This data describes a binding interaction between two proteins.

Sequence of chain A:
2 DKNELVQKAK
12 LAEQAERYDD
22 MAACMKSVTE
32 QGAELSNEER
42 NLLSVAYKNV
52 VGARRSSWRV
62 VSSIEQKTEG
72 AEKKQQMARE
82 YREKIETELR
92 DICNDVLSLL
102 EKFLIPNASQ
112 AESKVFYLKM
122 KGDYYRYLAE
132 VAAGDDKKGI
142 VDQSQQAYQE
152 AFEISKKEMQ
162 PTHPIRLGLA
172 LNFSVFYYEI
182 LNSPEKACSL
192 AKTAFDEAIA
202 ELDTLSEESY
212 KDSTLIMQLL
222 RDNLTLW

Interface contacts:
Residue V176 in chain A interacts with residue R28 in chain B (closest heavy-atom distance 3.6 Å).
Residue S64 in chain A interacts with residue P20 in chain B (closest heavy-atom distance 3.8 Å).
Residue I217 in chain A interacts with residue E86 in chain B (closest heavy-atom distance 3.7 Å).
Residue L172 in chain A interacts with residue H29 in chain B (closest heavy-atom distance 3.7 Å).
Residue E14 in chain A contacts residue N34 in chain B (closest heavy-atom distance 3.4 Å).
Residue N173 in chain A is in contact with residue L31 in chain B (closest heavy-atom distance 2.8 Å).
Residue R60 in chain A interacts with residue R27 in chain B (closest heavy-atom distance 3.3 Å).
Residue N50 in chain A contacts residue A33 in chain B (closest heavy-atom distance 4.2 Å).
Residue K11 in chain A contacts residue Q132 in chain B (closest heavy-atom distance 2.9 Å).
Residue L220 in chain A contacts residue H29 in chain B (closest heavy-atom distance 3.8 Å).
Residue L227 in chain A contacts residue R28 in chain B (closest heavy-atom distance 3.6 Å).
Residue K120 in chain A contacts residue L31 in chain B (closest heavy-atom distance 4.2 Å).
Residue L220 in chain A is in contact with residue P32 in chain B (closest heavy-atom distance 3.7 Å).
Residue K68 in chain A contacts residue G21 in chain B (closest heavy-atom distance 3.8 Å).
Residue V176 in chain A is in contact with residue H29 in chain B (closest heavy-atom distance 3.3 Å).
Residue S64 in chain A interacts with residue G21 in chain B (closest heavy-atom distance 4.0 Å).
Residue F117 in chain A interacts with residue E86 in chain B (closest heavy-atom distance 3.6 Å).
Residue I217 in chain A is in contact with residue G87 in chain B (closest heavy-atom distance 3.5 Å).
Residue N224 in chain A is in contact with residue R28 in chain B (closest heavy-atom distance 3.7 Å).
Residue K49 in chain A interacts with residue P32 in chain B (closest heavy-atom distance 4.3 Å).
Residue L216 in chain A contacts residue E35 in chain B (closest heavy-atom distance 3.5 Å).
Residue D213 in chain A interacts with residue R88 in chain B (closest heavy-atom distance 2.9 Å).
Residue V46 in chain A contacts residue N34 in chain B (closest heavy-atom distance 3.3 Å).
Residue L216 in chain A contacts residue R37 in chain B (closest heavy-atom distance 3.5 Å).
Residue K212 in chain A is in contact with residue E49 in chain B (closest heavy-atom distance 3.6 Å).
Residue D213 in chain A is in contact with residue H126 in chain B (closest heavy-atom distance 4.2 Å).
Residue V61 in chain A interacts with residue P20 in chain B (closest heavy-atom distance 4.3 Å).
Residue N42 in chain A interacts with residue N34 in chain B (closest heavy-atom distance 2.9 Å).
Residue R56 in chain A is in contact with residue R27 in chain B (closest heavy-atom distance 3.8 Å).
Residue N42 in chain A interacts with residue V85 in chain B (closest heavy-atom distance 3.3 Å).
Residue D223 in chain A is in contact with residue H29 in chain B (closest heavy-atom distance 3.4 Å).
Residue P165 in chain A is in contact with residue R88 in chain B (closest heavy-atom distance 3.7 Å).
Residue T215 in chain A interacts with residue D43 in chain B (closest heavy-atom distance 3.3 Å).
Residue E208 in chain A contacts residue R52 in chain B (closest heavy-atom distance 2.8 Å).
Residue S45 in chain A contacts residue E86 in chain B (closest heavy-atom distance 3.0 Å).
Residue Y211 in chain A is in contact with residue R88 in chain B (closest heavy-atom distance 4.4 Å).
Residue N42 in chain A interacts with residue E86 in chain B (closest heavy-atom distance 3.4 Å).
Residue D213 in chain A contacts residue G87 in chain B (closest heavy-atom distance 3.5 Å).
Residue T215 in chain A is in contact with residue E42 in chain B (closest heavy-atom distance 3.6 Å).
Residue L216 in chain A is in contact with residue F84 in chain B (closest heavy-atom distance 3.8 Å).
Residue L172 in chain A interacts with residue L31 in chain B (closest heavy-atom distance 3.7 Å).
Residue E180 in chain A interacts with residue R28 in chain B (closest heavy-atom distance 3.1 Å).
Residue W228 in chain A is in contact with residue R28 in chain B (closest heavy-atom distance 4.2 Å).
Residue I217 in chain A contacts residue R88 in chain B (closest heavy-atom distance 4.4 Å).
Residue Q15 in chain A interacts with residue V137 in chain B (closest heavy-atom distance 4.0 Å).
Residue S214 in chain A interacts with residue G87 in chain B (closest heavy-atom distance 3.9 Å).
Residue R60 in chain A interacts with residue P20 in chain B (closest heavy-atom distance 4.3 Å).
Residue L227 in chain A contacts residue Q26 in chain B (closest heavy-atom distance 3.6 Å).
Residue V46 in chain A contacts residue A33 in chain B (closest heavy-atom distance 3.8 Å).
Residue K212 in chain A is in contact with residue G46 in chain B (closest heavy-atom distance 3.2 Å).
Residue K212 in chain A interacts with residue A45 in chain B (closest heavy-atom distance 3.8 Å).
Residue N224 in chain A contacts residue H29 in chain B (closest heavy-atom distance 2.8 Å).
Residue L216 in chain A contacts residue G87 in chain B (closest heavy-atom distance 3.7 Å).
Residue E39 in chain A interacts with residue Q132 in chain B (closest heavy-atom distance 3.6 Å).
Residue R127 in chain A contacts residue R28 in chain B (closest heavy-atom distance 4.3 Å).
Residue K49 in chain A is in contact with residue A33 in chain B (closest heavy-atom distance 3.6 Å).
Residue G169 in chain A contacts residue L31 in chain B (closest heavy-atom distance 3.8 Å).
Residue I217 in chain A contacts residue L31 in chain B (closest heavy-atom distance 4.0 Å).
Residue K49 in chain A is in contact with residue L31 in chain B (closest heavy-atom distance 3.4 Å).
Residue D213 in chain A interacts with residue L89 in chain B (closest heavy-atom distance 2.9 Å).

Sequence of chain B:
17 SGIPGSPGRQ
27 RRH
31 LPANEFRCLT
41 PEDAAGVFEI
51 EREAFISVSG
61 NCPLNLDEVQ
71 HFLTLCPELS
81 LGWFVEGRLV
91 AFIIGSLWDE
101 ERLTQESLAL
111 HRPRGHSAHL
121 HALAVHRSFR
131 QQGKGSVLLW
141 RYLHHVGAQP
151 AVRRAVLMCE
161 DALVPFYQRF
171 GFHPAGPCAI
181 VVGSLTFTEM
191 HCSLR